Sequence of chain B:
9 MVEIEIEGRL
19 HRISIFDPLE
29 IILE

Sequence of chain A:
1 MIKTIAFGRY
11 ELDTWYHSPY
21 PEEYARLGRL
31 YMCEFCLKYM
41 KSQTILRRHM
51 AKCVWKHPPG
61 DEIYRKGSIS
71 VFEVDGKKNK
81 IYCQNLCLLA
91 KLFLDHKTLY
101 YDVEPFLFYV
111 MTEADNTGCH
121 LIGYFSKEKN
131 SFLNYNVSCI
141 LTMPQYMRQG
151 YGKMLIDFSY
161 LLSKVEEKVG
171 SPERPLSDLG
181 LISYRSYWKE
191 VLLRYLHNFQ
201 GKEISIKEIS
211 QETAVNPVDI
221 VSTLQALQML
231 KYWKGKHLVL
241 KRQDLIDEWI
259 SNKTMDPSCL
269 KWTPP

Residue-level contacts at the interface:
Residue V239 in chain A contacts residue I30 in chain B (closest heavy-atom distance 2.9 Å).
Residue I204 in chain A is in contact with residue P26 in chain B (closest heavy-atom distance 3.7 Å).
Residue E203 in chain A interacts with residue L27 in chain B (closest heavy-atom distance 3.1 Å).
Residue F199 in chain A interacts with residue I29 in chain B (closest heavy-atom distance 3.4 Å).
Residue H237 in chain A contacts residue R20 in chain B (closest heavy-atom distance 2.9 Å).
Residue P217 in chain A interacts with residue I23 in chain B (closest heavy-atom distance 4.1 Å).
Residue S205 in chain A interacts with residue D25 in chain B (closest heavy-atom distance 3.7 Å).
Residue S205 in chain A interacts with residue I23 in chain B (closest heavy-atom distance 3.5 Å).
Residue I206 in chain A contacts residue L27 in chain B (closest heavy-atom distance 4.0 Å).
Residue K241 in chain A contacts residue I29 in chain B (closest heavy-atom distance 3.5 Å).
Residue K207 in chain A is in contact with residue F24 in chain B (closest heavy-atom distance 4.2 Å).
Residue V221 in chain A interacts with residue V10 in chain B (closest heavy-atom distance 3.8 Å).
Residue L196 in chain A is in contact with residue I29 in chain B (closest heavy-atom distance 4.4 Å).
Residue K241 in chain A contacts residue I30 in chain B (closest heavy-atom distance 2.9 Å).
Residue Q225 in chain A contacts residue I14 in chain B (closest heavy-atom distance 3.1 Å).
Residue V239 in chain A contacts residue I29 in chain B (closest heavy-atom distance 3.4 Å).
Residue K202 in chain A interacts with residue I29 in chain B (closest heavy-atom distance 2.8 Å).
Residue I206 in chain A interacts with residue I23 in chain B (closest heavy-atom distance 3.5 Å).
Residue Q225 in chain A is in contact with residue E13 in chain B (closest heavy-atom distance 3.7 Å).
Residue K231 in chain A interacts with residue I14 in chain B (closest heavy-atom distance 4.7 Å).
Residue S205 in chain A contacts residue F24 in chain B (closest heavy-atom distance 3.5 Å).
Residue L230 in chain A is in contact with residue I21 in chain B (closest heavy-atom distance 4.5 Å).
Residue E203 in chain A contacts residue P26 in chain B (closest heavy-atom distance 3.8 Å).
Residue Y232 in chain A contacts residue H19 in chain B (closest heavy-atom distance 3.0 Å).
Residue I204 in chain A is in contact with residue L27 in chain B (closest heavy-atom distance 2.9 Å).
Residue V218 in chain A contacts residue V10 in chain B (closest heavy-atom distance 4.0 Å).
Residue I204 in chain A is in contact with residue D25 in chain B (closest heavy-atom distance 4.0 Å).
Residue L230 in chain A is in contact with residue I14 in chain B (closest heavy-atom distance 3.9 Å).
Residue K202 in chain A contacts residue E28 in chain B (closest heavy-atom distance 3.5 Å).
Residue V239 in chain A is in contact with residue L27 in chain B (closest heavy-atom distance 4.2 Å).
Residue Q225 in chain A is in contact with residue I12 in chain B (closest heavy-atom distance 4.1 Å).
Residue K236 in chain A is in contact with residue S22 in chain B (closest heavy-atom distance 3.9 Å).
Residue L230 in chain A contacts residue L27 in chain B (closest heavy-atom distance 4.7 Å).
Residue E203 in chain A is in contact with residue E28 in chain B (closest heavy-atom distance 4.2 Å).
Residue L238 in chain A is in contact with residue I30 in chain B (closest heavy-atom distance 3.9 Å).
Residue V221 in chain A contacts residue I21 in chain B (closest heavy-atom distance 4.2 Å).
Residue I204 in chain A contacts residue I29 in chain B (closest heavy-atom distance 3.6 Å).
Residue I206 in chain A contacts residue S22 in chain B (closest heavy-atom distance 4.0 Å).
Residue E203 in chain A interacts with residue I29 in chain B (closest heavy-atom distance 4.1 Å).
Residue K202 in chain A contacts residue L27 in chain B (closest heavy-atom distance 3.8 Å).
Residue L238 in chain A is in contact with residue L27 in chain B (closest heavy-atom distance 4.7 Å).
Residue S205 in chain A interacts with residue L27 in chain B (closest heavy-atom distance 4.7 Å).
Residue K241 in chain A contacts residue L31 in chain B (closest heavy-atom distance 3.3 Å).
Residue H237 in chain A is in contact with residue L27 in chain B (closest heavy-atom distance 3.5 Å).
Residue H237 in chain A is in contact with residue E28 in chain B (closest heavy-atom distance 4.1 Å).
Residue I206 in chain A interacts with residue I21 in chain B (closest heavy-atom distance 4.1 Å).
Residue K207 in chain A interacts with residue I23 in chain B (closest heavy-atom distance 3.0 Å).
Residue G201 in chain A contacts residue I29 in chain B (closest heavy-atom distance 3.4 Å).
Residue L238 in chain A contacts residue E28 in chain B (closest heavy-atom distance 3.2 Å).
Residue Y232 in chain A is in contact with residue I14 in chain B (closest heavy-atom distance 4.7 Å).
Residue H237 in chain A is in contact with residue H19 in chain B (closest heavy-atom distance 3.5 Å).
Residue V239 in chain A is in contact with residue E28 in chain B (closest heavy-atom distance 3.0 Å).
Residue K236 in chain A contacts residue L27 in chain B (closest heavy-atom distance 4.0 Å).
Residue K236 in chain A contacts residue D25 in chain B (closest heavy-atom distance 3.9 Å).
Residue L240 in chain A interacts with residue L31 in chain B (closest heavy-atom distance 3.3 Å).
Residue H237 in chain A is in contact with residue I21 in chain B (closest heavy-atom distance 3.4 Å).
Residue V221 in chain A contacts residue I23 in chain B (closest heavy-atom distance 4.7 Å).
Residue K236 in chain A interacts with residue I21 in chain B (closest heavy-atom distance 4.5 Å).
Residue L240 in chain A interacts with residue I30 in chain B (closest heavy-atom distance 3.6 Å).
Residue S205 in chain A contacts residue P26 in chain B (closest heavy-atom distance 4.3 Å).

The following describes two proteins that form a bound complex.